The following describes two proteins that form a bound complex.

Sequence of the second protein:
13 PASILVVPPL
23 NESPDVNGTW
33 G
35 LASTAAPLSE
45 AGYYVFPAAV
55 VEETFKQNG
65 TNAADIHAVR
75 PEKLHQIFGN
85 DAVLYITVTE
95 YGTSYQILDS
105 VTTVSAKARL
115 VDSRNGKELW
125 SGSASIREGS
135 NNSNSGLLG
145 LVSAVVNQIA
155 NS

Sequence of the first protein:
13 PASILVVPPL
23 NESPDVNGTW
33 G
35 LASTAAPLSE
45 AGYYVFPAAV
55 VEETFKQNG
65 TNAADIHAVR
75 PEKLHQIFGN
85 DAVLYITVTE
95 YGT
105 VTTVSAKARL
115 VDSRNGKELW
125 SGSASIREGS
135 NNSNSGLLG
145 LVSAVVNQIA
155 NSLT

Residue-level contacts at the interface:
Residue L141 in the second protein interacts with residue L42 in the first protein (closest heavy-atom distance 3.8 Å).
Residue Y95 in the second protein contacts residue S156 in the first protein (closest heavy-atom distance 3.3 Å).
Residue N136 in the second protein interacts with residue W124 in the first protein (closest heavy-atom distance 3.3 Å).
Residue A148 in the second protein contacts residue S37 in the first protein (closest heavy-atom distance 3.4 Å).
Residue Q152 in the second protein contacts residue G30 in the first protein (closest heavy-atom distance 3.3 Å).
Residue W124 in the second protein is in contact with residue N136 in the first protein (closest heavy-atom distance 3.1 Å).
Residue S129 in the second protein is in contact with residue S129 in the first protein (closest heavy-atom distance 2.8 Å).
Residue L142 in the second protein contacts residue I153 in the first protein (closest heavy-atom distance 3.7 Å).
Residue W124 in the second protein is in contact with residue L141 in the first protein (closest heavy-atom distance 3.5 Å).
Residue R131 in the second protein interacts with residue G126 in the first protein (closest heavy-atom distance 3.3 Å).
Residue W124 in the second protein contacts residue N138 in the first protein (closest heavy-atom distance 3.7 Å).
Residue S125 in the second protein interacts with residue G133 in the first protein (closest heavy-atom distance 3.0 Å).
Residue W124 in the second protein is in contact with residue E132 in the first protein (closest heavy-atom distance 3.0 Å).
Residue S127 in the second protein interacts with residue I130 in the first protein (closest heavy-atom distance 3.5 Å).
Residue S129 in the second protein interacts with residue A128 in the first protein (closest heavy-atom distance 3.5 Å).
Residue V108 in the second protein interacts with residue V149 in the first protein (closest heavy-atom distance 3.7 Å).
Residue E132 in the second protein contacts residue W124 in the first protein (closest heavy-atom distance 3.1 Å).
Residue L42 in the second protein interacts with residue L141 in the first protein (closest heavy-atom distance 3.7 Å).
Residue S37 in the second protein is in contact with residue A148 in the first protein (closest heavy-atom distance 3.4 Å).
Residue Q152 in the second protein interacts with residue W32 in the first protein (closest heavy-atom distance 2.8 Å).
Residue G133 in the second protein interacts with residue S125 in the first protein (closest heavy-atom distance 3.2 Å).
Residue T106 in the second protein contacts residue I153 in the first protein (closest heavy-atom distance 3.7 Å).
Residue I153 in the second protein contacts residue I130 in the first protein (closest heavy-atom distance 3.5 Å).
Residue N151 in the second protein contacts residue S37 in the first protein (closest heavy-atom distance 3.6 Å).
Residue I153 in the second protein is in contact with residue V108 in the first protein (closest heavy-atom distance 3.6 Å).
Residue G126 in the second protein contacts residue R131 in the first protein (closest heavy-atom distance 3.2 Å).
Residue I130 in the second protein contacts residue S127 in the first protein (closest heavy-atom distance 3.5 Å).
Residue W32 in the second protein interacts with residue Q152 in the first protein (closest heavy-atom distance 3.1 Å).
Residue N138 in the second protein is in contact with residue W124 in the first protein (closest heavy-atom distance 3.6 Å).
Residue A128 in the second protein contacts residue S129 in the first protein (closest heavy-atom distance 3.4 Å).
Residue V108 in the second protein interacts with residue I153 in the first protein (closest heavy-atom distance 3.2 Å).
Residue A154 in the second protein contacts residue S139 in the first protein (closest heavy-atom distance 3.0 Å).
Residue I153 in the second protein is in contact with residue E132 in the first protein (closest heavy-atom distance 3.6 Å).
Residue S156 in the second protein contacts residue Y95 in the first protein (closest heavy-atom distance 3.3 Å).
Residue V150 in the second protein interacts with residue I130 in the first protein (closest heavy-atom distance 3.8 Å).
Residue L145 in the second protein interacts with residue S127 in the first protein (closest heavy-atom distance 3.6 Å).
Residue Y95 in the second protein interacts with residue Q152 in the first protein (closest heavy-atom distance 3.8 Å).
Residue E132 in the second protein contacts residue S125 in the first protein (closest heavy-atom distance 3.6 Å).
Residue L142 in the second protein contacts residue W124 in the first protein (closest heavy-atom distance 3.6 Å).
Residue S125 in the second protein is in contact with residue E132 in the first protein (closest heavy-atom distance 3.6 Å).
Residue S37 in the second protein contacts residue N151 in the first protein (closest heavy-atom distance 3.6 Å).
Residue Q152 in the second protein interacts with residue T31 in the first protein (closest heavy-atom distance 3.6 Å).
Residue N138 in the second protein contacts residue Y47 in the first protein (closest heavy-atom distance 3.3 Å).
Residue I130 in the second protein is in contact with residue V149 in the first protein (closest heavy-atom distance 3.6 Å).
Residue I153 in the second protein contacts residue T106 in the first protein (closest heavy-atom distance 3.7 Å).
Residue S127 in the second protein contacts residue R131 in the first protein (closest heavy-atom distance 3.0 Å).
Residue I153 in the second protein interacts with residue L142 in the first protein (closest heavy-atom distance 3.5 Å).
Residue N136 in the second protein is in contact with residue L123 in the first protein (closest heavy-atom distance 3.0 Å).
Residue W124 in the second protein contacts residue L142 in the first protein (closest heavy-atom distance 3.6 Å).
Residue T31 in the second protein is in contact with residue Q152 in the first protein (closest heavy-atom distance 3.7 Å).
Residue S134 in the second protein contacts residue T158 in the first protein (closest heavy-atom distance 3.6 Å).
Residue I130 in the second protein is in contact with residue I153 in the first protein (closest heavy-atom distance 3.6 Å).
Residue L145 in the second protein is in contact with residue G126 in the first protein (closest heavy-atom distance 3.7 Å).
Residue S127 in the second protein contacts residue L145 in the first protein (closest heavy-atom distance 3.5 Å).
Residue R131 in the second protein contacts residue S127 in the first protein (closest heavy-atom distance 2.9 Å).
Residue L123 in the second protein contacts residue N136 in the first protein (closest heavy-atom distance 3.4 Å).
Residue Y47 in the second protein interacts with residue N138 in the first protein (closest heavy-atom distance 2.9 Å).
Residue L141 in the second protein contacts residue W124 in the first protein (closest heavy-atom distance 3.4 Å).
Residue V146 in the second protein interacts with residue V150 in the first protein (closest heavy-atom distance 3.7 Å).
Residue G30 in the second protein interacts with residue Q152 in the first protein (closest heavy-atom distance 3.1 Å).